These two protein chains interact to form a complex.

Interface contacts:
Residue K87 in the second protein interacts with residue D415 in the first protein (closest heavy-atom distance 3.7 Å).
Residue E388 in the second protein is in contact with residue R458 in the first protein (closest heavy-atom distance 3.0 Å).
Residue H85 in the second protein interacts with residue Y434 in the first protein (closest heavy-atom distance 3.0 Å).
Residue R332 in the second protein contacts residue T461 in the first protein (closest heavy-atom distance 3.7 Å).
Residue E91 in the second protein contacts residue S412 in the first protein (closest heavy-atom distance 3.1 Å).
Residue G94 in the second protein interacts with residue P401 in the first protein (closest heavy-atom distance 3.4 Å).
Residue R199 in the second protein is in contact with residue Y83 in the first protein (closest heavy-atom distance 2.7 Å).
Residue G94 in the second protein contacts residue S403 in the first protein (closest heavy-atom distance 3.3 Å).
Residue E399 in the second protein contacts residue R465 in the first protein (closest heavy-atom distance 3.2 Å).
Residue P92 in the second protein is in contact with residue G407 in the first protein (closest heavy-atom distance 3.7 Å).
Residue P92 in the second protein contacts residue V404 in the first protein (closest heavy-atom distance 3.3 Å).
Residue E207 in the second protein interacts with residue S91 in the first protein (closest heavy-atom distance 3.7 Å).
Residue E207 in the second protein contacts residue L95 in the first protein (closest heavy-atom distance 3.7 Å).
Residue R332 in the second protein interacts with residue N464 in the first protein (closest heavy-atom distance 3.7 Å).
Residue T93 in the second protein contacts residue P402 in the first protein (closest heavy-atom distance 3.5 Å).
Residue E182 in the second protein contacts residue Y83 in the first protein (closest heavy-atom distance 2.9 Å).
Residue R345 in the second protein is in contact with residue H399 in the first protein (closest heavy-atom distance 3.6 Å).
Residue R88 in the second protein contacts residue D421 in the first protein (closest heavy-atom distance 3.6 Å).
Residue R88 in the second protein is in contact with residue L419 in the first protein (closest heavy-atom distance 3.8 Å).
Residue T93 in the second protein is in contact with residue S403 in the first protein (closest heavy-atom distance 2.6 Å).
Residue R88 in the second protein is in contact with residue D362 in the first protein (closest heavy-atom distance 3.0 Å).
Residue N339 in the second protein is in contact with residue V408 in the first protein (closest heavy-atom distance 3.3 Å).
Residue A304 in the second protein contacts residue Q147 in the first protein (closest heavy-atom distance 3.3 Å).
Residue K84 in the second protein is in contact with residue S412 in the first protein (closest heavy-atom distance 2.7 Å).
Residue F342 in the second protein is in contact with residue W456 in the first protein (closest heavy-atom distance 3.5 Å).
Residue E91 in the second protein is in contact with residue L411 in the first protein (closest heavy-atom distance 3.3 Å).
Residue E281 in the second protein is in contact with residue V475 in the first protein (closest heavy-atom distance 3.7 Å).
Residue R88 in the second protein is in contact with residue V432 in the first protein (closest heavy-atom distance 3.3 Å).
Residue D260 in the second protein interacts with residue F252 in the first protein (closest heavy-atom distance 3.7 Å).
Residue I343 in the second protein is in contact with residue T457 in the first protein (closest heavy-atom distance 3.5 Å).
Residue H85 in the second protein contacts residue Y363 in the first protein (closest heavy-atom distance 3.3 Å).
Residue Y392 in the second protein contacts residue L466 in the first protein (closest heavy-atom distance 3.4 Å).
Residue Y210 in the second protein contacts residue V169 in the first protein (closest heavy-atom distance 3.4 Å).
Residue S95 in the second protein interacts with residue S403 in the first protein (closest heavy-atom distance 3.1 Å).
Residue F342 in the second protein interacts with residue A413 in the first protein (closest heavy-atom distance 3.4 Å).
Residue N339 in the second protein interacts with residue Y460 in the first protein (closest heavy-atom distance 3.5 Å).
Residue F342 in the second protein is in contact with residue Q414 in the first protein (closest heavy-atom distance 3.6 Å).
Residue R303 in the second protein contacts residue Q147 in the first protein (closest heavy-atom distance 2.7 Å).
Residue Y301 in the second protein contacts residue Q147 in the first protein (closest heavy-atom distance 3.5 Å).
Residue R345 in the second protein contacts residue S453 in the first protein (closest heavy-atom distance 3.4 Å).
Residue R201 in the second protein is in contact with residue S91 in the first protein (closest heavy-atom distance 3.7 Å).
Residue R88 in the second protein interacts with residue S430 in the first protein (closest heavy-atom distance 3.4 Å).
Residue A335 in the second protein is in contact with residue T461 in the first protein (closest heavy-atom distance 3.5 Å).
Residue K84 in the second protein is in contact with residue D417 in the first protein (closest heavy-atom distance 2.9 Å).
Residue E338 in the second protein contacts residue Q414 in the first protein (closest heavy-atom distance 3.7 Å).
Residue K87 in the second protein contacts residue S412 in the first protein (closest heavy-atom distance 3.0 Å).
Residue D144 in the second protein interacts with residue R163 in the first protein (closest heavy-atom distance 3.8 Å).
Residue R264 in the second protein is in contact with residue Y215 in the first protein (closest heavy-atom distance 3.7 Å).
Residue R88 in the second protein contacts residue S412 in the first protein (closest heavy-atom distance 2.6 Å).
Residue R332 in the second protein interacts with residue Y463 in the first protein (closest heavy-atom distance 2.7 Å).
Residue P206 in the second protein contacts residue F170 in the first protein (closest heavy-atom distance 3.6 Å).
Residue L402 in the second protein interacts with residue R465 in the first protein (closest heavy-atom distance 3.1 Å).
Residue V267 in the second protein is in contact with residue A219 in the first protein (closest heavy-atom distance 3.6 Å).
Residue N339 in the second protein interacts with residue W456 in the first protein (closest heavy-atom distance 3.2 Å).
Residue V267 in the second protein interacts with residue V253 in the first protein (closest heavy-atom distance 3.6 Å).
Residue D403 in the second protein is in contact with residue R465 in the first protein (closest heavy-atom distance 3.7 Å).
Residue V285 in the second protein interacts with residue I477 in the first protein (closest heavy-atom distance 3.7 Å).
Residue Y210 in the second protein interacts with residue Q167 in the first protein (closest heavy-atom distance 2.7 Å).
Residue D263 in the second protein is in contact with residue F252 in the first protein (closest heavy-atom distance 3.2 Å).
Residue K336 in the second protein contacts residue R458 in the first protein (closest heavy-atom distance 3.1 Å).

Sequence of the second protein:
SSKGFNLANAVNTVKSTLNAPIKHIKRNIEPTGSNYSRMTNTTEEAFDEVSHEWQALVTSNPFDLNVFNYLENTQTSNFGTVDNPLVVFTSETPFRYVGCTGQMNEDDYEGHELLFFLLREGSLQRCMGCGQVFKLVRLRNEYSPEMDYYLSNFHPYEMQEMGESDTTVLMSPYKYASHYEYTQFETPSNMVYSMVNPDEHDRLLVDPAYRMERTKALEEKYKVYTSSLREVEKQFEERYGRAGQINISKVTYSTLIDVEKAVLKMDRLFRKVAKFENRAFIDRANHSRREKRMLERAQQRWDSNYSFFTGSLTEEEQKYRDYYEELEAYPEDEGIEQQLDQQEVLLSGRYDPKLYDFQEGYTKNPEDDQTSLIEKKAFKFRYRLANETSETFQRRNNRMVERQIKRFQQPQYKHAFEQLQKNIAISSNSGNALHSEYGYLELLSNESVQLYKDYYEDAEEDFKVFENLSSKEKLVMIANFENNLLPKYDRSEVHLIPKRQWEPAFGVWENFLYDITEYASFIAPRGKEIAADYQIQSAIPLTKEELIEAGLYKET

Sequence of the first protein:
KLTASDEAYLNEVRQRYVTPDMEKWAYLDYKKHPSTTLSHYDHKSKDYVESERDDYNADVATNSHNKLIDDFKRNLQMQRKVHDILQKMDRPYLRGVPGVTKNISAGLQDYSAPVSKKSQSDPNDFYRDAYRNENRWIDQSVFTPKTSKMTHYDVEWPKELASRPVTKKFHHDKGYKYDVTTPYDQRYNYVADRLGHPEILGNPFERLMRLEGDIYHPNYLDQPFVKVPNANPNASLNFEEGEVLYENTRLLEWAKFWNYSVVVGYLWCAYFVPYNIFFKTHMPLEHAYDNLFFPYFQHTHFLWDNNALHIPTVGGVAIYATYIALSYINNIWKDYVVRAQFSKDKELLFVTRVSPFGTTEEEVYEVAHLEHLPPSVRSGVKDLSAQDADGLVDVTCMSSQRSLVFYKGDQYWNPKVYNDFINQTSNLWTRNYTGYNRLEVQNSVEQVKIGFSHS